These two protein chains interact to form a complex.

Contacts between the two chains:
Residue Y159 in protein 2 interacts with residue L2 in protein 1 (closest heavy-atom distance 3.8 Å).
Residue T143 in protein 2 contacts residue L9 in protein 1 (closest heavy-atom distance 2.6 Å).
Residue V152 in protein 2 interacts with residue F5 in protein 1 (closest heavy-atom distance 4.1 Å).
Residue Y99 in protein 2 is in contact with residue L2 in protein 1 (closest heavy-atom distance 3.4 Å).
Residue W167 in protein 2 contacts residue A1 in protein 1 (closest heavy-atom distance 3.6 Å).
Residue Y159 in protein 2 contacts residue W3 in protein 1 (closest heavy-atom distance 3.6 Å).
Residue D77 in protein 2 contacts residue P7 in protein 1 (closest heavy-atom distance 4.7 Å).
Residue V152 in protein 2 contacts residue W3 in protein 1 (closest heavy-atom distance 3.7 Å).
Residue T73 in protein 2 is in contact with residue P7 in protein 1 (closest heavy-atom distance 3.4 Å).
Residue E63 in protein 2 interacts with residue A1 in protein 1 (closest heavy-atom distance 3.5 Å).
Residue A66 in protein 2 contacts residue L2 in protein 1 (closest heavy-atom distance 3.8 Å).
Residue H70 in protein 2 interacts with residue L2 in protein 1 (closest heavy-atom distance 4.4 Å).
Residue R97 in protein 2 contacts residue P7 in protein 1 (closest heavy-atom distance 4.2 Å).
Residue Y116 in protein 2 interacts with residue L9 in protein 1 (closest heavy-atom distance 3.8 Å).
Residue Q155 in protein 2 is in contact with residue F5 in protein 1 (closest heavy-atom distance 3.9 Å).
Residue A66 in protein 2 is in contact with residue W3 in protein 1 (closest heavy-atom distance 4.8 Å).
Residue H70 in protein 2 contacts residue W3 in protein 1 (closest heavy-atom distance 3.2 Å).
Residue T73 in protein 2 is in contact with residue F6 in protein 1 (closest heavy-atom distance 3.5 Å).
Residue I124 in protein 2 is in contact with residue L9 in protein 1 (closest heavy-atom distance 4.3 Å).
Residue A69 in protein 2 interacts with residue F6 in protein 1 (closest heavy-atom distance 3.7 Å).
Residue Y116 in protein 2 interacts with residue P7 in protein 1 (closest heavy-atom distance 4.1 Å).
Residue F33 in protein 2 contacts residue A1 in protein 1 (closest heavy-atom distance 4.8 Å).
Residue Y171 in protein 2 contacts residue A1 in protein 1 (closest heavy-atom distance 2.9 Å).
Residue Y159 in protein 2 interacts with residue A1 in protein 1 (closest heavy-atom distance 2.7 Å).
Residue V76 in protein 2 contacts residue V8 in protein 1 (closest heavy-atom distance 4.9 Å).
Residue H114 in protein 2 interacts with residue W3 in protein 1 (closest heavy-atom distance 3.8 Å).
Residue D77 in protein 2 is in contact with residue V8 in protein 1 (closest heavy-atom distance 3.6 Å).
Residue Y7 in protein 2 is in contact with residue A1 in protein 1 (closest heavy-atom distance 3.0 Å).
Residue T142 in protein 2 contacts residue L9 in protein 1 (closest heavy-atom distance 4.8 Å).
Residue K146 in protein 2 is in contact with residue L9 in protein 1 (closest heavy-atom distance 3.4 Å).
Residue W147 in protein 2 is in contact with residue P7 in protein 1 (closest heavy-atom distance 3.5 Å).
Residue A66 in protein 2 interacts with residue F6 in protein 1 (closest heavy-atom distance 3.6 Å).
Residue H70 in protein 2 interacts with residue F6 in protein 1 (closest heavy-atom distance 3.5 Å).
Residue D77 in protein 2 is in contact with residue L9 in protein 1 (closest heavy-atom distance 3.1 Å).
Residue Y99 in protein 2 contacts residue W3 in protein 1 (closest heavy-atom distance 3.2 Å).
Residue Y7 in protein 2 contacts residue L2 in protein 1 (closest heavy-atom distance 3.7 Å).
Residue R97 in protein 2 interacts with residue W3 in protein 1 (closest heavy-atom distance 3.5 Å).
Residue V152 in protein 2 is in contact with residue P7 in protein 1 (closest heavy-atom distance 3.8 Å).
Residue R97 in protein 2 is in contact with residue F5 in protein 1 (closest heavy-atom distance 4.7 Å).
Residue F9 in protein 2 is in contact with residue L2 in protein 1 (closest heavy-atom distance 3.7 Å).
Residue Y84 in protein 2 interacts with residue L9 in protein 1 (closest heavy-atom distance 2.9 Å).
Residue L81 in protein 2 interacts with residue L9 in protein 1 (closest heavy-atom distance 3.6 Å).
Residue T143 in protein 2 interacts with residue V8 in protein 1 (closest heavy-atom distance 4.5 Å).
Residue V67 in protein 2 contacts residue L2 in protein 1 (closest heavy-atom distance 3.6 Å).
Residue L156 in protein 2 contacts residue W3 in protein 1 (closest heavy-atom distance 3.5 Å).
Residue E63 in protein 2 contacts residue L2 in protein 1 (closest heavy-atom distance 2.9 Å).
Residue W147 in protein 2 is in contact with residue V8 in protein 1 (closest heavy-atom distance 2.8 Å).
Residue M45 in protein 2 is in contact with residue L2 in protein 1 (closest heavy-atom distance 3.6 Å).
Residue Q155 in protein 2 interacts with residue W3 in protein 1 (closest heavy-atom distance 3.8 Å).
Residue V95 in protein 2 is in contact with residue L9 in protein 1 (closest heavy-atom distance 4.4 Å).
Residue W147 in protein 2 is in contact with residue L9 in protein 1 (closest heavy-atom distance 3.7 Å).
Residue T80 in protein 2 contacts residue L9 in protein 1 (closest heavy-atom distance 3.4 Å).
Residue T73 in protein 2 interacts with residue V8 in protein 1 (closest heavy-atom distance 3.8 Å).
Residue K146 in protein 2 contacts residue V8 in protein 1 (closest heavy-atom distance 4.5 Å).
Residue Y123 in protein 2 is in contact with residue L9 in protein 1 (closest heavy-atom distance 3.8 Å).
Residue M5 in protein 2 contacts residue A1 in protein 1 (closest heavy-atom distance 3.8 Å).
Residue H70 in protein 2 interacts with residue F5 in protein 1 (closest heavy-atom distance 4.9 Å).
Residue Y59 in protein 2 is in contact with residue A1 in protein 1 (closest heavy-atom distance 4.1 Å).

Sequence of protein 2:
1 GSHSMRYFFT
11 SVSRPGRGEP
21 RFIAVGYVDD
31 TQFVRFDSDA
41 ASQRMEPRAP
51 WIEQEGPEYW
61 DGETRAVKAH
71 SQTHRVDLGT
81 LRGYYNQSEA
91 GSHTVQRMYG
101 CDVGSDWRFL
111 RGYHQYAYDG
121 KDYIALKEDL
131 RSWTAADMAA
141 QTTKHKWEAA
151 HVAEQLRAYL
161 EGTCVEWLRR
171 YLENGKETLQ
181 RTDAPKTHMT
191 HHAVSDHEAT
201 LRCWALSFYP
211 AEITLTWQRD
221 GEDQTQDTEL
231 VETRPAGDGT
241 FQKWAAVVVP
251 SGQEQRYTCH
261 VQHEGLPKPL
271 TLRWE

Sequence of protein 1:
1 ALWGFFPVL